The following describes two proteins that form a bound complex.

Sequence of chain A:
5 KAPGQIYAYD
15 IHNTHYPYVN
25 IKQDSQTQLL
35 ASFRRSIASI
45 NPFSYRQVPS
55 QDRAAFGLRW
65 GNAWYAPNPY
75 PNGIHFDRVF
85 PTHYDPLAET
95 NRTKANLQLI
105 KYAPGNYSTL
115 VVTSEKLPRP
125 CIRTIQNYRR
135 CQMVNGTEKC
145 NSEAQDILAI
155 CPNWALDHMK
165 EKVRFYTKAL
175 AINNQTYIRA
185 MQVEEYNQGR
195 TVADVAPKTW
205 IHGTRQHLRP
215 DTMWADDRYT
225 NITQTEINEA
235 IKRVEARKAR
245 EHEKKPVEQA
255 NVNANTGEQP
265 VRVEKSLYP

Sequence of chain B:
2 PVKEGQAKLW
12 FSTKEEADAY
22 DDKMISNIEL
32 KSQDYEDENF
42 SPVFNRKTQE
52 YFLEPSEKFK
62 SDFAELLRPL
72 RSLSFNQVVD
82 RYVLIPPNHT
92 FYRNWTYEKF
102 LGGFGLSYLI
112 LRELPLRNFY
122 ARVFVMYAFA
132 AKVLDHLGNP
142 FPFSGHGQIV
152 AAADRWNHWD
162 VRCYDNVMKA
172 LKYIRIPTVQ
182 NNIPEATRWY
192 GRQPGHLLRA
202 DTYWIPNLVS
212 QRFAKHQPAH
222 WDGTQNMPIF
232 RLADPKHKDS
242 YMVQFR

Contacts between the two chains:
Residue Q55 in chain A is in contact with residue R94 in chain B (closest heavy-atom distance 3.2 Å).
Residue D215 in chain A interacts with residue Y21 in chain B (closest heavy-atom distance 2.5 Å).
Residue P122 in chain A is in contact with residue Y191 in chain B (closest heavy-atom distance 3.3 Å).
Residue L121 in chain A interacts with residue Y191 in chain B (closest heavy-atom distance 3.5 Å).
Residue P46 in chain A interacts with residue K100 in chain B (closest heavy-atom distance 3.0 Å).
Residue P53 in chain A is in contact with residue D155 in chain B (closest heavy-atom distance 3.4 Å).
Residue W158 in chain A interacts with residue W190 in chain B (closest heavy-atom distance 3.4 Å).
Residue W218 in chain A interacts with residue T49 in chain B (closest heavy-atom distance 3.3 Å).
Residue Y11 in chain A contacts residue L67 in chain B (closest heavy-atom distance 2.2 Å).
Residue W218 in chain A is in contact with residue E51 in chain B (closest heavy-atom distance 2.9 Å).
Residue I226 in chain A is in contact with residue P2 in chain B (closest heavy-atom distance 3.5 Å).
Residue Y11 in chain A interacts with residue P70 in chain B (closest heavy-atom distance 3.5 Å).
Residue N66 in chain A interacts with residue H137 in chain B (closest heavy-atom distance 3.1 Å).
Residue A58 in chain A contacts residue T97 in chain B (closest heavy-atom distance 2.8 Å).
Residue R213 in chain A interacts with residue K9 in chain B (closest heavy-atom distance 3.0 Å).
Residue A58 in chain A contacts residue Y98 in chain B (closest heavy-atom distance 3.3 Å).
Residue E119 in chain A contacts residue K170 in chain B (closest heavy-atom distance 2.9 Å).
Residue R213 in chain A is in contact with residue W11 in chain B (closest heavy-atom distance 3.2 Å).
Residue A58 in chain A interacts with residue R94 in chain B (closest heavy-atom distance 3.1 Å).
Residue N225 in chain A is in contact with residue P2 in chain B (closest heavy-atom distance 3.2 Å).
Residue Q210 in chain A contacts residue A8 in chain B (closest heavy-atom distance 3.4 Å).
Residue R222 in chain A is in contact with residue E5 in chain B (closest heavy-atom distance 3.5 Å).
Residue Q228 in chain A interacts with residue E39 in chain B (closest heavy-atom distance 3.2 Å).
Residue R209 in chain A contacts residue E55 in chain B (closest heavy-atom distance 2.7 Å).
Residue D14 in chain A interacts with residue Y83 in chain B (closest heavy-atom distance 2.4 Å).
Residue R222 in chain A is in contact with residue D22 in chain B (closest heavy-atom distance 2.9 Å).
Residue W68 in chain A is in contact with residue H137 in chain B (closest heavy-atom distance 3.0 Å).
Residue D221 in chain A is in contact with residue K4 in chain B (closest heavy-atom distance 3.2 Å).
Residue T117 in chain A is in contact with residue Y174 in chain B (closest heavy-atom distance 3.3 Å).
Residue S54 in chain A is in contact with residue R94 in chain B (closest heavy-atom distance 2.2 Å).
Residue D56 in chain A contacts residue R94 in chain B (closest heavy-atom distance 3.4 Å).
Residue Q55 in chain A interacts with residue N89 in chain B (closest heavy-atom distance 3.5 Å).
Residue R237 in chain A interacts with residue D23 in chain B (closest heavy-atom distance 2.9 Å).
Residue K120 in chain A interacts with residue D166 in chain B (closest heavy-atom distance 3.4 Å).
Residue Q55 in chain A interacts with residue P87 in chain B (closest heavy-atom distance 2.7 Å).
Residue R209 in chain A is in contact with residue A8 in chain B (closest heavy-atom distance 3.5 Å).
Residue R57 in chain A contacts residue Y93 in chain B (closest heavy-atom distance 3.1 Å).
Residue T216 in chain A contacts residue E51 in chain B (closest heavy-atom distance 2.6 Å).
Residue R222 in chain A is in contact with residue K4 in chain B (closest heavy-atom distance 3.0 Å).
Residue K120 in chain A is in contact with residue Y191 in chain B (closest heavy-atom distance 2.4 Å).
Residue R222 in chain A contacts residue V3 in chain B (closest heavy-atom distance 3.4 Å).
Residue W158 in chain A is in contact with residue A187 in chain B (closest heavy-atom distance 3.4 Å).
Residue Y223 in chain A contacts residue D22 in chain B (closest heavy-atom distance 3.3 Å).
Residue R209 in chain A is in contact with residue F53 in chain B (closest heavy-atom distance 3.3 Å).
Residue E230 in chain A interacts with residue P2 in chain B (closest heavy-atom distance 3.0 Å).
Residue N66 in chain A interacts with residue K133 in chain B (closest heavy-atom distance 2.8 Å).
Residue R241 in chain A contacts residue D23 in chain B (closest heavy-atom distance 3.0 Å).
Residue G61 in chain A contacts residue V151 in chain B (closest heavy-atom distance 2.9 Å).
Residue N66 in chain A contacts residue D136 in chain B (closest heavy-atom distance 2.9 Å).
Residue H211 in chain A contacts residue K9 in chain B (closest heavy-atom distance 3.0 Å).
Residue F60 in chain A interacts with residue F101 in chain B (closest heavy-atom distance 3.5 Å).
Residue A59 in chain A contacts residue A153 in chain B (closest heavy-atom distance 3.1 Å).
Residue Q210 in chain A interacts with residue Q7 in chain B (closest heavy-atom distance 3.4 Å).
Residue F60 in chain A interacts with residue Y98 in chain B (closest heavy-atom distance 3.5 Å).
Residue S48 in chain A is in contact with residue K100 in chain B (closest heavy-atom distance 3.0 Å).
Residue W158 in chain A interacts with residue E186 in chain B (closest heavy-atom distance 3.1 Å).
Residue Y11 in chain A contacts residue L68 in chain B (closest heavy-atom distance 3.3 Å).
Residue V238 in chain A interacts with residue D23 in chain B (closest heavy-atom distance 3.5 Å).
Residue A59 in chain A is in contact with residue Y98 in chain B (closest heavy-atom distance 2.9 Å).
Residue N225 in chain A is in contact with residue K4 in chain B (closest heavy-atom distance 3.3 Å).